Sequence of protein 2:
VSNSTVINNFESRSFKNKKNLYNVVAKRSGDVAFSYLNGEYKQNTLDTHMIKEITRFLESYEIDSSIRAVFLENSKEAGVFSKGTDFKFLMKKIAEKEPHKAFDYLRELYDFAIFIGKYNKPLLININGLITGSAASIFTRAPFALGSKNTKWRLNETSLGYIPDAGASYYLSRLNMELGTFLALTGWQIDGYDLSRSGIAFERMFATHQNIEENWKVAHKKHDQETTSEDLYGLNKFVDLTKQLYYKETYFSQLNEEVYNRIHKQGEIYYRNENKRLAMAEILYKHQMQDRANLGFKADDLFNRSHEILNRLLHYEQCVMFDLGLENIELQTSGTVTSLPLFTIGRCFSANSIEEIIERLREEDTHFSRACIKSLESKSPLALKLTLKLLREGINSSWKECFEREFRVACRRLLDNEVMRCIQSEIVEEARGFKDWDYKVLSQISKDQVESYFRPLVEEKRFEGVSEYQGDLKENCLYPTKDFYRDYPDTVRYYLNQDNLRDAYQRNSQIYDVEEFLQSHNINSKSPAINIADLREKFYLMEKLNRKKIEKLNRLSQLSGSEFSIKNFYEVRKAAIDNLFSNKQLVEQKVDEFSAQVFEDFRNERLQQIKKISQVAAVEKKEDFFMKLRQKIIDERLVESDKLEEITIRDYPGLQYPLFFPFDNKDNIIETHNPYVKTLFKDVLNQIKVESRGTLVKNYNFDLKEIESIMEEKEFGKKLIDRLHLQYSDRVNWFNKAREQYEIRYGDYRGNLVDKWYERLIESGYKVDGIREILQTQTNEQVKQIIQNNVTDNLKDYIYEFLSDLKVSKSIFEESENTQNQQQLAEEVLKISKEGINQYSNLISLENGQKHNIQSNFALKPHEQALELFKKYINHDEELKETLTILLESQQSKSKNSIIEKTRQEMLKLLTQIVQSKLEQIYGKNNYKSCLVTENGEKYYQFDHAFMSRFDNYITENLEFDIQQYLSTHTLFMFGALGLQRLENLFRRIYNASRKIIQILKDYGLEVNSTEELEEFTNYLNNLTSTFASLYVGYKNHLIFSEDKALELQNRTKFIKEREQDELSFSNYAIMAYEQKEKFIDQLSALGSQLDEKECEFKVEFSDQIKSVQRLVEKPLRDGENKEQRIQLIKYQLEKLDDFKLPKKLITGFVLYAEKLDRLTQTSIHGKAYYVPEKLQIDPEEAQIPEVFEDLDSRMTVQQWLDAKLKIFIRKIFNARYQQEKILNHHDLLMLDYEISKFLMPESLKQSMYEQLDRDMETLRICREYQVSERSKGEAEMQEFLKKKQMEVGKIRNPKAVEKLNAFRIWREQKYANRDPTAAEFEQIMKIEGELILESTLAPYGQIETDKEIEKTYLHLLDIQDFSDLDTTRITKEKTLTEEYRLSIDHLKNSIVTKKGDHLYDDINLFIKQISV

Sequence of protein 1:
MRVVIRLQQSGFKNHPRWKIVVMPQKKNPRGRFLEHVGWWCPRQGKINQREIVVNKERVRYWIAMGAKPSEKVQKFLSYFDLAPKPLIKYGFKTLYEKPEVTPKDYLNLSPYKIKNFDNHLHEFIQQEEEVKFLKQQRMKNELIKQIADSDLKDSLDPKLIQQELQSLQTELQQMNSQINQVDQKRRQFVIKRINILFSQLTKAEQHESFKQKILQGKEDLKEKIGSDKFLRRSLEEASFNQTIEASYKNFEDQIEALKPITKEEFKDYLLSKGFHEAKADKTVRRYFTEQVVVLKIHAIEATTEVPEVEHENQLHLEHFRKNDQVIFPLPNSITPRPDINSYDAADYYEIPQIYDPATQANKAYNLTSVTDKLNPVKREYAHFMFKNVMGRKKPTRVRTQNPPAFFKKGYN

Interface contacts:
Residue N688 in protein 2 is in contact with residue Y343 in protein 1 (closest heavy-atom distance 2.6 Å).
Residue E824 in protein 2 is in contact with residue R233 in protein 1 (closest heavy-atom distance 2.8 Å).
Residue W780 in protein 2 interacts with residue E129 in protein 1 (closest heavy-atom distance 3.0 Å).
Residue Y821 in protein 2 is in contact with residue K140 in protein 1 (closest heavy-atom distance 3.1 Å).
Residue I692 in protein 2 is in contact with residue K145 in protein 1 (closest heavy-atom distance 3.1 Å).
Residue Q533 in protein 2 contacts residue N362 in protein 1 (closest heavy-atom distance 2.7 Å).
Residue R716 in protein 2 contacts residue S155 in protein 1 (closest heavy-atom distance 3.1 Å).
Residue K1194 in protein 2 is in contact with residue E350 in protein 1 (closest heavy-atom distance 2.6 Å).
Residue Q846 in protein 2 contacts residue E164 in protein 1 (closest heavy-atom distance 2.3 Å).
Residue D820 in protein 2 interacts with residue I225 in protein 1 (closest heavy-atom distance 3.0 Å).
Residue Q764 in protein 2 is in contact with residue Q49 in protein 1 (closest heavy-atom distance 2.2 Å).
Residue L524 in protein 2 interacts with residue N362 in protein 1 (closest heavy-atom distance 3.0 Å).
Residue D816 in protein 2 interacts with residue Q136 in protein 1 (closest heavy-atom distance 3.3 Å).
Residue Y977 in protein 2 interacts with residue R186 in protein 1 (closest heavy-atom distance 3.0 Å).
Residue K689 in protein 2 contacts residue Y348 in protein 1 (closest heavy-atom distance 3.1 Å).
Residue Q764 in protein 2 is in contact with residue L109 in protein 1 (closest heavy-atom distance 3.2 Å).
Residue K779 in protein 2 contacts residue H122 in protein 1 (closest heavy-atom distance 3.2 Å).
Residue Y821 in protein 2 interacts with residue M139 in protein 1 (closest heavy-atom distance 3.2 Å).
Residue E1193 in protein 2 interacts with residue Q353 in protein 1 (closest heavy-atom distance 3.0 Å).
Residue P551 in protein 2 contacts residue Q353 in protein 1 (closest heavy-atom distance 3.2 Å).
Residue R773 in protein 2 interacts with residue E129 in protein 1 (closest heavy-atom distance 2.8 Å).
Residue I711 in protein 2 contacts residue I147 in protein 1 (closest heavy-atom distance 3.2 Å).
Residue L749 in protein 2 is in contact with residue N332 in protein 1 (closest heavy-atom distance 3.0 Å).
Residue I867 in protein 2 contacts residue V190 in protein 1 (closest heavy-atom distance 3.2 Å).
Residue T695 in protein 2 is in contact with residue K145 in protein 1 (closest heavy-atom distance 2.7 Å).
Residue Q988 in protein 2 is in contact with residue K185 in protein 1 (closest heavy-atom distance 3.1 Å).
Residue P681 in protein 2 is in contact with residue E142 in protein 1 (closest heavy-atom distance 3.0 Å).
Residue Y680 in protein 2 contacts residue N141 in protein 1 (closest heavy-atom distance 3.3 Å).
Residue R530 in protein 2 interacts with residue K363 in protein 1 (closest heavy-atom distance 3.2 Å).
Residue F686 in protein 2 interacts with residue Y343 in protein 1 (closest heavy-atom distance 2.9 Å).
Residue Q862 in protein 2 contacts residue R193 in protein 1 (closest heavy-atom distance 2.5 Å).
Residue Y518 in protein 2 contacts residue P357 in protein 1 (closest heavy-atom distance 3.0 Å).
Residue R783 in protein 2 contacts residue Q126 in protein 1 (closest heavy-atom distance 3.1 Å).
Residue T815 in protein 2 interacts with residue K229 in protein 1 (closest heavy-atom distance 3.1 Å).
Residue H899 in protein 2 contacts residue F189 in protein 1 (closest heavy-atom distance 3.2 Å).
Residue Y821 in protein 2 is in contact with residue Q136 in protein 1 (closest heavy-atom distance 3.0 Å).
Residue Y823 in protein 2 interacts with residue L221 in protein 1 (closest heavy-atom distance 3.1 Å).
Residue E901 in protein 2 interacts with residue I196 in protein 1 (closest heavy-atom distance 3.0 Å).
Residue L1125 in protein 2 is in contact with residue E252 in protein 1 (closest heavy-atom distance 2.6 Å).
Residue S715 in protein 2 is in contact with residue S150 in protein 1 (closest heavy-atom distance 2.9 Å).
Residue R746 in protein 2 is in contact with residue E128 in protein 1 (closest heavy-atom distance 3.1 Å).
Residue G717 in protein 2 interacts with residue I144 in protein 1 (closest heavy-atom distance 3.2 Å).
Residue L682 in protein 2 interacts with residue R138 in protein 1 (closest heavy-atom distance 3.2 Å).
Residue E838 in protein 2 contacts residue K213 in protein 1 (closest heavy-atom distance 3.2 Å).
Residue E1193 in protein 2 interacts with residue I354 in protein 1 (closest heavy-atom distance 2.9 Å).
Residue Y518 in protein 2 interacts with residue A358 in protein 1 (closest heavy-atom distance 3.1 Å).
Residue I553 in protein 2 is in contact with residue Q353 in protein 1 (closest heavy-atom distance 2.7 Å).
Residue E1193 in protein 2 contacts residue P352 in protein 1 (closest heavy-atom distance 2.9 Å).
Residue H696 in protein 2 is in contact with residue K145 in protein 1 (closest heavy-atom distance 3.3 Å).
Residue Y769 in protein 2 contacts residue D105 in protein 1 (closest heavy-atom distance 2.9 Å).
Residue R746 in protein 2 is in contact with residue N332 in protein 1 (closest heavy-atom distance 2.5 Å).
Residue D828 in protein 2 contacts residue K140 in protein 1 (closest heavy-atom distance 3.1 Å).
Residue L866 in protein 2 is in contact with residue R186 in protein 1 (closest heavy-atom distance 3.2 Å).
Residue E838 in protein 2 is in contact with residue S209 in protein 1 (closest heavy-atom distance 2.2 Å).
Residue R525 in protein 2 interacts with residue Y365 in protein 1 (closest heavy-atom distance 2.5 Å).
Residue S787 in protein 2 is in contact with residue Q242 in protein 1 (closest heavy-atom distance 3.1 Å).
Residue D900 in protein 2 interacts with residue F189 in protein 1 (closest heavy-atom distance 3.2 Å).
Residue I810 in protein 2 is in contact with residue R232 in protein 1 (closest heavy-atom distance 2.9 Å).
Residue Q679 in protein 2 is in contact with residue N141 in protein 1 (closest heavy-atom distance 3.1 Å).
Residue S834 in protein 2 is in contact with residue K213 in protein 1 (closest heavy-atom distance 2.9 Å).

The following describes two proteins that form a bound complex.